Sequence of the second protein:
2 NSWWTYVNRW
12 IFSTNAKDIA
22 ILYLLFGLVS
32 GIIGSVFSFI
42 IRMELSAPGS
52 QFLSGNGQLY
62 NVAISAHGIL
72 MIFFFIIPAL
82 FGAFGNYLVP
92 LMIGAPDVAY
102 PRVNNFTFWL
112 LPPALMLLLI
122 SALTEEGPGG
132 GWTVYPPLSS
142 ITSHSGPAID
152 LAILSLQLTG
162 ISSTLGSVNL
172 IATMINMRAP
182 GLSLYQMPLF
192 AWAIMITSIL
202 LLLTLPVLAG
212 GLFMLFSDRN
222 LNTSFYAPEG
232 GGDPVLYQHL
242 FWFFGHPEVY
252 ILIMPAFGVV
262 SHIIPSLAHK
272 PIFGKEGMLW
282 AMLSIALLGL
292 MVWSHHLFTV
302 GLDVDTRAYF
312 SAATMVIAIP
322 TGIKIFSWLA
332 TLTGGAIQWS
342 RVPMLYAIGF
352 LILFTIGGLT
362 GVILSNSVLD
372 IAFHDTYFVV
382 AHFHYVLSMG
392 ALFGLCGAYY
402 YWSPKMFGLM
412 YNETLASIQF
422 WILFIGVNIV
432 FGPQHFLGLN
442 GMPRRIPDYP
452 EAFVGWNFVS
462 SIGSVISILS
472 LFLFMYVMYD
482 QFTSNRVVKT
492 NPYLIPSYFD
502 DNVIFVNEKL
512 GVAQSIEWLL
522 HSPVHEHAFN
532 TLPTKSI

Sequence of the first protein:
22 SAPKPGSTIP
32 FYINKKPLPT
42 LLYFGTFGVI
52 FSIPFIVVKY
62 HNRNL

Contacts between the two chains:
Residue F408 in the second protein contacts residue T29 in the first protein (closest heavy-atom distance 4.1 Å).
Residue I41 in the second protein is in contact with residue V59 in the first protein (closest heavy-atom distance 4.3 Å).
Residue L23 in the second protein contacts residue F32 in the first protein (closest heavy-atom distance 3.1 Å).
Residue L60 in the second protein is in contact with residue N63 in the first protein (closest heavy-atom distance 4.0 Å).
Residue W11 in the second protein contacts residue F32 in the first protein (closest heavy-atom distance 3.9 Å).
Residue A123 in the second protein contacts residue H62 in the first protein (closest heavy-atom distance 3.3 Å).
Residue F473 in the second protein contacts residue F52 in the first protein (closest heavy-atom distance 4.0 Å).
Residue I33 in the second protein interacts with residue F48 in the first protein (closest heavy-atom distance 3.9 Å).
Residue L410 in the second protein is in contact with residue S28 in the first protein (closest heavy-atom distance 4.0 Å).
Residue T125 in the second protein contacts residue Y61 in the first protein (closest heavy-atom distance 4.3 Å).
Residue Y480 in the second protein contacts residue Y44 in the first protein (closest heavy-atom distance 3.6 Å).
Residue F40 in the second protein is in contact with residue F56 in the first protein (closest heavy-atom distance 4.4 Å).
Residue Y480 in the second protein is in contact with residue T41 in the first protein (closest heavy-atom distance 3.4 Å).
Residue F408 in the second protein interacts with residue I30 in the first protein (closest heavy-atom distance 4.4 Å).
Residue Y7 in the second protein interacts with residue F32 in the first protein (closest heavy-atom distance 2.9 Å).
Residue I22 in the second protein is in contact with residue I30 in the first protein (closest heavy-atom distance 3.6 Å).
Residue N57 in the second protein interacts with residue H62 in the first protein (closest heavy-atom distance 4.3 Å).
Residue H526 in the second protein contacts residue P24 in the first protein (closest heavy-atom distance 3.4 Å).
Residue N57 in the second protein is in contact with residue N63 in the first protein (closest heavy-atom distance 2.9 Å).
Residue R10 in the second protein contacts residue I30 in the first protein (closest heavy-atom distance 3.4 Å).
Residue M476 in the second protein interacts with residue Y44 in the first protein (closest heavy-atom distance 3.9 Å).
Residue I41 in the second protein interacts with residue P55 in the first protein (closest heavy-atom distance 4.2 Å).
Residue H522 in the second protein interacts with residue K25 in the first protein (closest heavy-atom distance 4.2 Å).
Residue I34 in the second protein contacts residue P55 in the first protein (closest heavy-atom distance 3.9 Å).
Residue L60 in the second protein contacts residue V59 in the first protein (closest heavy-atom distance 4.2 Å).
Residue Y477 in the second protein interacts with residue F45 in the first protein (closest heavy-atom distance 4.1 Å).
Residue T484 in the second protein interacts with residue N35 in the first protein (closest heavy-atom distance 3.4 Å).
Residue T125 in the second protein is in contact with residue H62 in the first protein (closest heavy-atom distance 3.8 Å).
Residue I41 in the second protein interacts with residue F56 in the first protein (closest heavy-atom distance 4.2 Å).
Residue V37 in the second protein is in contact with residue P55 in the first protein (closest heavy-atom distance 3.7 Å).
Residue T484 in the second protein contacts residue K37 in the first protein (closest heavy-atom distance 2.8 Å).
Residue V525 in the second protein is in contact with residue P26 in the first protein (closest heavy-atom distance 4.4 Å).
Residue V30 in the second protein interacts with residue I51 in the first protein (closest heavy-atom distance 3.7 Å).
Residue V37 in the second protein is in contact with residue F52 in the first protein (closest heavy-atom distance 3.3 Å).
Residue E126 in the second protein is in contact with residue H62 in the first protein (closest heavy-atom distance 3.6 Å).
Residue M479 in the second protein is in contact with residue Y44 in the first protein (closest heavy-atom distance 4.1 Å).
Residue L26 in the second protein contacts residue F32 in the first protein (closest heavy-atom distance 4.0 Å).
Residue S55 in the second protein interacts with residue L66 in the first protein (closest heavy-atom distance 4.2 Å).
Residue E127 in the second protein contacts residue H62 in the first protein (closest heavy-atom distance 3.3 Å).
Residue S55 in the second protein is in contact with residue N63 in the first protein (closest heavy-atom distance 4.0 Å).
Residue F473 in the second protein interacts with residue F48 in the first protein (closest heavy-atom distance 4.0 Å).
Residue M476 in the second protein contacts residue F48 in the first protein (closest heavy-atom distance 4.0 Å).
Residue M407 in the second protein is in contact with residue I30 in the first protein (closest heavy-atom distance 3.5 Å).
Residue L60 in the second protein interacts with residue H62 in the first protein (closest heavy-atom distance 4.1 Å).
Residue F408 in the second protein interacts with residue S28 in the first protein (closest heavy-atom distance 3.6 Å).
Residue V37 in the second protein contacts residue F56 in the first protein (closest heavy-atom distance 3.7 Å).
Residue P524 in the second protein contacts residue P26 in the first protein (closest heavy-atom distance 3.3 Å).
Residue L124 in the second protein is in contact with residue Y61 in the first protein (closest heavy-atom distance 3.1 Å).
Residue I34 in the second protein contacts residue I51 in the first protein (closest heavy-atom distance 3.4 Å).
Residue I33 in the second protein is in contact with residue I51 in the first protein (closest heavy-atom distance 3.8 Å).
Residue Y480 in the second protein contacts residue F45 in the first protein (closest heavy-atom distance 4.1 Å).
Residue L124 in the second protein is in contact with residue V58 in the first protein (closest heavy-atom distance 4.0 Å).
Residue W11 in the second protein contacts residue I30 in the first protein (closest heavy-atom distance 4.2 Å).
Residue L26 in the second protein contacts residue P31 in the first protein (closest heavy-atom distance 4.1 Å).
Residue G409 in the second protein interacts with residue S28 in the first protein (closest heavy-atom distance 4.3 Å).
Residue H526 in the second protein interacts with residue P26 in the first protein (closest heavy-atom distance 4.0 Å).
Residue P524 in the second protein is in contact with residue S28 in the first protein (closest heavy-atom distance 4.0 Å).
Residue F483 in the second protein contacts residue Y33 in the first protein (closest heavy-atom distance 3.5 Å).
Residue F38 in the second protein is in contact with residue P55 in the first protein (closest heavy-atom distance 4.0 Å).
Residue L54 in the second protein contacts residue V59 in the first protein (closest heavy-atom distance 4.3 Å).

This data describes a binding interaction between two proteins.